Sequence of chain A:
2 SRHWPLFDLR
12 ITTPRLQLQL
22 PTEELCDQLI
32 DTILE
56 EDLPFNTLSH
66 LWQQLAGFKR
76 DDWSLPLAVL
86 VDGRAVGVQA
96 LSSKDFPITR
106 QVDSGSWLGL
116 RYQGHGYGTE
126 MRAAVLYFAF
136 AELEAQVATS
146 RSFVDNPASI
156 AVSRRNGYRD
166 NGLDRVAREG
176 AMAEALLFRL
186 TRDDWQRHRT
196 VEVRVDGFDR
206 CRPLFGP

Contacts between the two chains:
Residue A71 in chain A interacts with residue S64 in chain B (closest heavy-atom distance 2.7 Å).
Residue F60 in chain A contacts residue F73 in chain B (closest heavy-atom distance 3.8 Å).
Residue Q68 in chain A is in contact with residue G72 in chain B (closest heavy-atom distance 4.8 Å).
Residue F8 in chain A is in contact with residue W67 in chain B (closest heavy-atom distance 3.8 Å).
Residue H4 in chain A contacts residue D28 in chain B (closest heavy-atom distance 3.2 Å).
Residue S2 in chain A is in contact with residue L63 in chain B (closest heavy-atom distance 3.5 Å).
Residue L63 in chain A interacts with residue W5 in chain B (closest heavy-atom distance 3.8 Å).
Residue W67 in chain A is in contact with residue L70 in chain B (closest heavy-atom distance 3.5 Å).
Residue S64 in chain A is in contact with residue A71 in chain B (closest heavy-atom distance 2.8 Å).
Residue L63 in chain A contacts residue H4 in chain B (closest heavy-atom distance 4.5 Å).
Residue H4 in chain A interacts with residue I31 in chain B (closest heavy-atom distance 3.6 Å).
Residue F60 in chain A interacts with residue G72 in chain B (closest heavy-atom distance 4.9 Å).
Residue I31 in chain A is in contact with residue H4 in chain B (closest heavy-atom distance 3.5 Å).
Residue P59 in chain A interacts with residue H4 in chain B (closest heavy-atom distance 3.7 Å).
Residue E25 in chain A interacts with residue R3 in chain B (closest heavy-atom distance 3.2 Å).
Residue S2 in chain A interacts with residue D28 in chain B (closest heavy-atom distance 2.5 Å).
Residue D32 in chain A interacts with residue H4 in chain B (closest heavy-atom distance 3.1 Å).
Residue Q29 in chain A interacts with residue R3 in chain B (closest heavy-atom distance 4.0 Å).
Residue F60 in chain A is in contact with residue L70 in chain B (closest heavy-atom distance 3.6 Å).
Residue A71 in chain A is in contact with residue W67 in chain B (closest heavy-atom distance 3.7 Å).
Residue L70 in chain A interacts with residue F60 in chain B (closest heavy-atom distance 3.5 Å).
Residue F73 in chain A contacts residue F60 in chain B (closest heavy-atom distance 3.7 Å).
Residue L70 in chain A interacts with residue W67 in chain B (closest heavy-atom distance 3.7 Å).
Residue W67 in chain A contacts residue S2 in chain B (closest heavy-atom distance 4.8 Å).
Residue H4 in chain A is in contact with residue L35 in chain B (closest heavy-atom distance 4.1 Å).
Residue S64 in chain A is in contact with residue G72 in chain B (closest heavy-atom distance 4.9 Å).
Residue E24 in chain A is in contact with residue T23 in chain B (closest heavy-atom distance 3.4 Å).
Residue F60 in chain A interacts with residue H4 in chain B (closest heavy-atom distance 4.6 Å).
Residue W5 in chain A is in contact with residue W67 in chain B (closest heavy-atom distance 4.7 Å).
Residue R3 in chain A interacts with residue Q29 in chain B (closest heavy-atom distance 3.8 Å).
Residue W5 in chain A interacts with residue F60 in chain B (closest heavy-atom distance 3.5 Å).
Residue S2 in chain A is in contact with residue E24 in chain B (closest heavy-atom distance 4.0 Å).
Residue A71 in chain A is in contact with residue Q68 in chain B (closest heavy-atom distance 3.9 Å).
Residue H4 in chain A is in contact with residue P59 in chain B (closest heavy-atom distance 3.5 Å).
Residue G72 in chain A contacts residue S64 in chain B (closest heavy-atom distance 4.7 Å).
Residue F60 in chain A contacts residue W5 in chain B (closest heavy-atom distance 3.5 Å).
Residue A71 in chain A interacts with residue F60 in chain B (closest heavy-atom distance 3.5 Å).
Residue D28 in chain A contacts residue H4 in chain B (closest heavy-atom distance 3.1 Å).
Residue W67 in chain A contacts residue F8 in chain B (closest heavy-atom distance 3.9 Å).
Residue L35 in chain A is in contact with residue H4 in chain B (closest heavy-atom distance 4.2 Å).
Residue E24 in chain A is in contact with residue E24 in chain B (closest heavy-atom distance 2.8 Å).
Residue R3 in chain A interacts with residue D32 in chain B (closest heavy-atom distance 2.7 Å).
Residue H4 in chain A interacts with residue F60 in chain B (closest heavy-atom distance 4.5 Å).
Residue D28 in chain A contacts residue S2 in chain B (closest heavy-atom distance 2.7 Å).
Residue H4 in chain A interacts with residue D32 in chain B (closest heavy-atom distance 3.0 Å).
Residue E24 in chain A is in contact with residue S2 in chain B (closest heavy-atom distance 3.8 Å).
Residue T23 in chain A is in contact with residue E24 in chain B (closest heavy-atom distance 3.4 Å).
Residue H4 in chain A contacts residue L63 in chain B (closest heavy-atom distance 4.3 Å).
Residue G72 in chain A is in contact with residue F60 in chain B (closest heavy-atom distance 4.8 Å).
Residue W67 in chain A is in contact with residue A71 in chain B (closest heavy-atom distance 3.4 Å).
Residue R3 in chain A is in contact with residue D28 in chain B (closest heavy-atom distance 3.0 Å).
Residue D28 in chain A is in contact with residue R3 in chain B (closest heavy-atom distance 2.9 Å).
Residue F60 in chain A is in contact with residue A71 in chain B (closest heavy-atom distance 3.6 Å).
Residue W67 in chain A contacts residue W5 in chain B (closest heavy-atom distance 4.4 Å).
Residue D32 in chain A interacts with residue R3 in chain B (closest heavy-atom distance 3.0 Å).
Residue W67 in chain A contacts residue W67 in chain B (closest heavy-atom distance 3.4 Å).
Residue Q68 in chain A contacts residue A71 in chain B (closest heavy-atom distance 3.7 Å).
Residue W5 in chain A contacts residue L63 in chain B (closest heavy-atom distance 3.7 Å).
Residue L63 in chain A interacts with residue S2 in chain B (closest heavy-atom distance 3.5 Å).
Residue R3 in chain A is in contact with residue E25 in chain B (closest heavy-atom distance 3.8 Å).

Sequence of chain B:
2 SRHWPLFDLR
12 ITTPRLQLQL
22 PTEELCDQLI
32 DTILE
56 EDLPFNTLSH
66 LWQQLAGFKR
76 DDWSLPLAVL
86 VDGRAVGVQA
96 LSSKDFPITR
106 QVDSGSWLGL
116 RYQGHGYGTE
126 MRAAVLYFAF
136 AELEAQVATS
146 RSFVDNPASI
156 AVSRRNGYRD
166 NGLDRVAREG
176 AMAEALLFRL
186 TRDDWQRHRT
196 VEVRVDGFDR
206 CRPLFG

These two protein chains interact to form a complex.